Sequence of chain B:
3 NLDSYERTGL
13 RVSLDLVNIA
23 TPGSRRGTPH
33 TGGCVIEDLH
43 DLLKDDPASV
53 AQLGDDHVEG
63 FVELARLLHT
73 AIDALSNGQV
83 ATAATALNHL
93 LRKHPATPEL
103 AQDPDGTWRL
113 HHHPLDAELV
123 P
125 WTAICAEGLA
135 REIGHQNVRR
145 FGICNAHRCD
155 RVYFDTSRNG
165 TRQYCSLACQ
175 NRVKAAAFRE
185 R

These two protein chains interact to form a complex.

Contacts between the two chains:
Residue T99 in chain B interacts with residue A98 in chain A (closest heavy-atom distance 4.7 Å).
Residue L112 in chain B interacts with residue G138 in chain A (closest heavy-atom distance 4.1 Å).
Residue A98 in chain B is in contact with residue P100 in chain A (closest heavy-atom distance 4.0 Å).
Residue A134 in chain B contacts residue L102 in chain A (closest heavy-atom distance 3.5 Å).
Residue P100 in chain B interacts with residue N90 in chain A (closest heavy-atom distance 4.7 Å).
Residue L102 in chain B is in contact with residue I137 in chain A (closest heavy-atom distance 3.8 Å).
Residue E8 in chain B interacts with residue G138 in chain A (closest heavy-atom distance 3.8 Å).
Residue W110 in chain B is in contact with residue A83 in chain A (closest heavy-atom distance 3.7 Å).
Residue W110 in chain B interacts with residue I137 in chain A (closest heavy-atom distance 3.7 Å).
Residue A86 in chain B is in contact with residue W110 in chain A (closest heavy-atom distance 3.6 Å).
Residue A98 in chain B interacts with residue T99 in chain A (closest heavy-atom distance 4.7 Å).
Residue I137 in chain B interacts with residue W110 in chain A (closest heavy-atom distance 3.7 Å).
Residue E8 in chain B interacts with residue H139 in chain A (closest heavy-atom distance 3.7 Å).
Residue A86 in chain B contacts residue L102 in chain A (closest heavy-atom distance 3.8 Å).
Residue Q140 in chain B interacts with residue T109 in chain A (closest heavy-atom distance 3.6 Å).
Residue W110 in chain B contacts residue G138 in chain A (closest heavy-atom distance 3.8 Å).
Residue N90 in chain B interacts with residue P100 in chain A (closest heavy-atom distance 4.7 Å).
Residue L102 in chain B contacts residue A86 in chain A (closest heavy-atom distance 3.8 Å).
Residue W110 in chain B contacts residue Q140 in chain A (closest heavy-atom distance 2.8 Å).
Residue T99 in chain B contacts residue L93 in chain A (closest heavy-atom distance 3.3 Å).
Residue P100 in chain B contacts residue E131 in chain A (closest heavy-atom distance 4.6 Å).
Residue E131 in chain B contacts residue P100 in chain A (closest heavy-atom distance 4.6 Å).
Residue P100 in chain B is in contact with residue L93 in chain A (closest heavy-atom distance 3.7 Å).
Residue P100 in chain B contacts residue A98 in chain A (closest heavy-atom distance 4.0 Å).
Residue G138 in chain B contacts residue L102 in chain A (closest heavy-atom distance 4.4 Å).
Residue Q140 in chain B interacts with residue W110 in chain A (closest heavy-atom distance 2.8 Å).
Residue N90 in chain B interacts with residue E101 in chain A (closest heavy-atom distance 3.6 Å).
Residue R94 in chain B contacts residue E101 in chain A (closest heavy-atom distance 4.3 Å).
Residue T109 in chain B interacts with residue Q140 in chain A (closest heavy-atom distance 3.6 Å).
Residue L93 in chain B is in contact with residue P100 in chain A (closest heavy-atom distance 3.7 Å).
Residue N90 in chain B is in contact with residue L102 in chain A (closest heavy-atom distance 2.8 Å).
Residue L112 in chain B contacts residue A134 in chain A (closest heavy-atom distance 3.9 Å).
Residue R111 in chain B interacts with residue G138 in chain A (closest heavy-atom distance 4.3 Å).
Residue L102 in chain B interacts with residue L89 in chain A (closest heavy-atom distance 4.1 Å).
Residue W110 in chain B is in contact with residue A86 in chain A (closest heavy-atom distance 3.6 Å).
Residue W110 in chain B contacts residue V82 in chain A (closest heavy-atom distance 3.4 Å).
Residue L89 in chain B interacts with residue L102 in chain A (closest heavy-atom distance 4.1 Å).
Residue E131 in chain B is in contact with residue L112 in chain A (closest heavy-atom distance 4.0 Å).
Residue G138 in chain B is in contact with residue L112 in chain A (closest heavy-atom distance 4.1 Å).
Residue A98 in chain B is in contact with residue A98 in chain A (closest heavy-atom distance 4.5 Å).
Residue I137 in chain B interacts with residue L102 in chain A (closest heavy-atom distance 3.8 Å).
Residue A134 in chain B contacts residue L112 in chain A (closest heavy-atom distance 3.9 Å).
Residue G138 in chain B is in contact with residue R111 in chain A (closest heavy-atom distance 4.3 Å).
Residue R135 in chain B is in contact with residue L112 in chain A (closest heavy-atom distance 3.9 Å).
Residue E101 in chain B contacts residue R94 in chain A (closest heavy-atom distance 4.3 Å).
Residue L102 in chain B is in contact with residue N90 in chain A (closest heavy-atom distance 2.8 Å).
Residue R111 in chain B interacts with residue Q140 in chain A (closest heavy-atom distance 4.9 Å).
Residue G138 in chain B is in contact with residue W110 in chain A (closest heavy-atom distance 3.8 Å).
Residue E101 in chain B interacts with residue N90 in chain A (closest heavy-atom distance 3.6 Å).
Residue L112 in chain B contacts residue R135 in chain A (closest heavy-atom distance 3.9 Å).
Residue L102 in chain B interacts with residue G138 in chain A (closest heavy-atom distance 4.4 Å).
Residue T99 in chain B contacts residue R94 in chain A (closest heavy-atom distance 4.2 Å).
Residue L93 in chain B contacts residue T99 in chain A (closest heavy-atom distance 3.3 Å).
Residue A83 in chain B interacts with residue W110 in chain A (closest heavy-atom distance 3.7 Å).
Residue V82 in chain B interacts with residue W110 in chain A (closest heavy-atom distance 3.4 Å).
Residue L102 in chain B is in contact with residue A134 in chain A (closest heavy-atom distance 3.5 Å).
Residue L112 in chain B interacts with residue E131 in chain A (closest heavy-atom distance 4.0 Å).
Residue H139 in chain B interacts with residue E8 in chain A (closest heavy-atom distance 3.7 Å).
Residue G138 in chain B interacts with residue E8 in chain A (closest heavy-atom distance 3.8 Å).
Residue R94 in chain B contacts residue T99 in chain A (closest heavy-atom distance 4.2 Å).

Sequence of chain A:
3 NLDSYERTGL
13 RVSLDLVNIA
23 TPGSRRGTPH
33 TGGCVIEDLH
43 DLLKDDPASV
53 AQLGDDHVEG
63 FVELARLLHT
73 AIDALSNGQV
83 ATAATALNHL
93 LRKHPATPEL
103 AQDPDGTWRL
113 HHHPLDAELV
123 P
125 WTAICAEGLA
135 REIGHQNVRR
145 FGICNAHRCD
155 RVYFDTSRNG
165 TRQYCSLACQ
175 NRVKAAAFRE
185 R